Sequence of chain B:
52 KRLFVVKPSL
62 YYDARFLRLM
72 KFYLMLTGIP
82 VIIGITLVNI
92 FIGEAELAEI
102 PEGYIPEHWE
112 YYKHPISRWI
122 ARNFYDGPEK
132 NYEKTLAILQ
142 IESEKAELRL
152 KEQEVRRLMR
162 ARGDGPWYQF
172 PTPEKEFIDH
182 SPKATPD

Residue-level contacts at the interface:
Residue V99 in chain A is in contact with residue P59 in chain B (closest heavy-atom distance 4.5 Å).
Residue Y118 in chain A contacts residue F55 in chain B (closest heavy-atom distance 4.7 Å).
Residue W107 in chain A interacts with residue K58 in chain B (closest heavy-atom distance 3.1 Å).
Residue L104 in chain A is in contact with residue P59 in chain B (closest heavy-atom distance 4.8 Å).
Residue E111 in chain A interacts with residue S60 in chain B (closest heavy-atom distance 2.6 Å).
Residue L104 in chain A interacts with residue V57 in chain B (closest heavy-atom distance 3.3 Å).
Residue V99 in chain A is in contact with residue V57 in chain B (closest heavy-atom distance 3.0 Å).
Residue R175 in chain A contacts residue V56 in chain B (closest heavy-atom distance 4.1 Å).
Residue E111 in chain A is in contact with residue Y62 in chain B (closest heavy-atom distance 3.6 Å).
Residue W107 in chain A contacts residue P59 in chain B (closest heavy-atom distance 2.5 Å).
Residue L104 in chain A is in contact with residue F55 in chain B (closest heavy-atom distance 4.7 Å).
Residue C103 in chain A is in contact with residue K58 in chain B (closest heavy-atom distance 4.4 Å).
Residue V99 in chain A is in contact with residue K58 in chain B (closest heavy-atom distance 4.1 Å).
Residue Y97 in chain A contacts residue V56 in chain B (closest heavy-atom distance 5.0 Å).
Residue Y97 in chain A is in contact with residue V57 in chain B (closest heavy-atom distance 4.9 Å).
Residue E111 in chain A contacts residue L61 in chain B (closest heavy-atom distance 4.3 Å).
Residue Y106 in chain A contacts residue Y63 in chain B (closest heavy-atom distance 4.4 Å).
Residue R175 in chain A interacts with residue L54 in chain B (closest heavy-atom distance 3.5 Å).
Residue R177 in chain A contacts residue V56 in chain B (closest heavy-atom distance 3.6 Å).
Residue Y115 in chain A is in contact with residue F55 in chain B (closest heavy-atom distance 2.9 Å).
Residue Y118 in chain A is in contact with residue V57 in chain B (closest heavy-atom distance 4.2 Å).
Residue E111 in chain A is in contact with residue P59 in chain B (closest heavy-atom distance 4.5 Å).
Residue C103 in chain A interacts with residue P59 in chain B (closest heavy-atom distance 3.4 Å).
Residue W107 in chain A interacts with residue S60 in chain B (closest heavy-atom distance 3.7 Å).
Residue S110 in chain A contacts residue Y62 in chain B (closest heavy-atom distance 4.5 Å).
Residue H108 in chain A contacts residue Y62 in chain B (closest heavy-atom distance 3.1 Å).
Residue W107 in chain A contacts residue F55 in chain B (closest heavy-atom distance 4.0 Å).
Residue H108 in chain A is in contact with residue Y63 in chain B (closest heavy-atom distance 3.7 Å).
Residue E111 in chain A is in contact with residue Y63 in chain B (closest heavy-atom distance 5.0 Å).
Residue R175 in chain A interacts with residue F55 in chain B (closest heavy-atom distance 3.4 Å).

The following describes two proteins that form a bound complex.

Sequence of chain A:
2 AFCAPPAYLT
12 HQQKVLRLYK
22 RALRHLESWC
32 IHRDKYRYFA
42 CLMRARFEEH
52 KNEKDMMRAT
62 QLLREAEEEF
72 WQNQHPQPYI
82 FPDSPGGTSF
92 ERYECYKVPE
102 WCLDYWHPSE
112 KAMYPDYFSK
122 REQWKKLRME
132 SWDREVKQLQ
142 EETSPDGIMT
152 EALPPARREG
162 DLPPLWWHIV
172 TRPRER